Interface contacts:
Residue F127 in the second protein contacts residue F138 in the first protein (closest heavy-atom distance 3.3 Å).
Residue N130 in the second protein interacts with residue H145 in the first protein (closest heavy-atom distance 2.9 Å).
Residue R65 in the second protein is in contact with residue F135 in the first protein (closest heavy-atom distance 2.2 Å).
Residue Y46 in the second protein is in contact with residue K139 in the first protein (closest heavy-atom distance 3.5 Å).
Residue E164 in the second protein is in contact with residue E61 in the first protein (closest heavy-atom distance 3.1 Å).
Residue Y42 in the second protein contacts residue V129 in the first protein (closest heavy-atom distance 3.1 Å).
Residue T131 in the second protein contacts residue L141 in the first protein (closest heavy-atom distance 3.6 Å).
Residue R171 in the second protein contacts residue S41 in the first protein (closest heavy-atom distance 3.1 Å).
Residue S49 in the second protein interacts with residue K139 in the first protein (closest heavy-atom distance 3.4 Å).
Residue E258 in the second protein is in contact with residue T175 in the first protein (closest heavy-atom distance 3.3 Å).
Residue R134 in the second protein interacts with residue I140 in the first protein (closest heavy-atom distance 3.6 Å).
Residue A169 in the second protein contacts residue S41 in the first protein (closest heavy-atom distance 2.8 Å).
Residue L44 in the second protein is in contact with residue Y84 in the first protein (closest heavy-atom distance 3.7 Å).
Residue Y157 in the second protein contacts residue Y84 in the first protein (closest heavy-atom distance 3.1 Å).
Residue K41 in the second protein is in contact with residue Y84 in the first protein (closest heavy-atom distance 3.3 Å).
Residue T170 in the second protein interacts with residue S37 in the first protein (closest heavy-atom distance 2.7 Å).
Residue T163 in the second protein interacts with residue K30 in the first protein (closest heavy-atom distance 2.7 Å).
Residue D69 in the second protein is in contact with residue S132 in the first protein (closest heavy-atom distance 2.8 Å).
Residue F127 in the second protein contacts residue L141 in the first protein (closest heavy-atom distance 3.3 Å).
Residue K41 in the second protein contacts residue G85 in the first protein (closest heavy-atom distance 2.5 Å).
Residue D69 in the second protein interacts with residue F135 in the first protein (closest heavy-atom distance 2.8 Å).
Residue T68 in the second protein is in contact with residue N134 in the first protein (closest heavy-atom distance 3.1 Å).
Residue T170 in the second protein is in contact with residue R38 in the first protein (closest heavy-atom distance 3.4 Å).
Residue R65 in the second protein interacts with residue K139 in the first protein (closest heavy-atom distance 2.8 Å).
Residue K41 in the second protein interacts with residue N127 in the first protein (closest heavy-atom distance 3.6 Å).
Residue R134 in the second protein is in contact with residue L141 in the first protein (closest heavy-atom distance 3.5 Å).
Residue G101 in the second protein interacts with residue R33 in the first protein (closest heavy-atom distance 3.1 Å).
Residue Y42 in the second protein is in contact with residue P130 in the first protein (closest heavy-atom distance 2.4 Å).
Residue L100 in the second protein contacts residue R29 in the first protein (closest heavy-atom distance 3.0 Å).
Residue A169 in the second protein interacts with residue S37 in the first protein (closest heavy-atom distance 3.4 Å).
Residue R134 in the second protein is in contact with residue F138 in the first protein (closest heavy-atom distance 3.3 Å).
Residue Y140 in the second protein is in contact with residue F138 in the first protein (closest heavy-atom distance 3.0 Å).
Residue L99 in the second protein is in contact with residue R29 in the first protein (closest heavy-atom distance 3.0 Å).
Residue D37 in the second protein contacts residue D11 in the first protein (closest heavy-atom distance 3.5 Å).
Residue E165 in the second protein is in contact with residue K30 in the first protein (closest heavy-atom distance 3.0 Å).
Residue L100 in the second protein interacts with residue R33 in the first protein (closest heavy-atom distance 2.6 Å).
Residue L168 in the second protein interacts with residue S37 in the first protein (closest heavy-atom distance 2.9 Å).
Residue D69 in the second protein interacts with residue K133 in the first protein (closest heavy-atom distance 2.3 Å).
Residue T170 in the second protein interacts with residue S41 in the first protein (closest heavy-atom distance 3.0 Å).
Residue Y42 in the second protein is in contact with residue S132 in the first protein (closest heavy-atom distance 3.1 Å).
Residue G101 in the second protein is in contact with residue R29 in the first protein (closest heavy-atom distance 3.3 Å).
Residue E258 in the second protein is in contact with residue L173 in the first protein (closest heavy-atom distance 3.1 Å).
Residue Y46 in the second protein interacts with residue Q142 in the first protein (closest heavy-atom distance 2.3 Å).
Residue E165 in the second protein interacts with residue R33 in the first protein (closest heavy-atom distance 3.2 Å).
Residue E258 in the second protein interacts with residue S174 in the first protein (closest heavy-atom distance 3.2 Å).
Residue D69 in the second protein interacts with residue N134 in the first protein (closest heavy-atom distance 2.6 Å).
Residue R51 in the second protein interacts with residue T175 in the first protein (closest heavy-atom distance 3.0 Å).
Residue E164 in the second protein contacts residue E57 in the first protein (closest heavy-atom distance 2.9 Å).
Residue Y42 in the second protein interacts with residue H131 in the first protein (closest heavy-atom distance 3.4 Å).
Residue F127 in the second protein interacts with residue H145 in the first protein (closest heavy-atom distance 3.1 Å).
Residue D37 in the second protein interacts with residue N82 in the first protein (closest heavy-atom distance 3.5 Å).
Residue L143 in the second protein contacts residue F138 in the first protein (closest heavy-atom distance 3.8 Å).
Residue K41 in the second protein contacts residue V129 in the first protein (closest heavy-atom distance 3.3 Å).
Residue R134 in the second protein contacts residue D137 in the first protein (closest heavy-atom distance 2.5 Å).
Residue E165 in the second protein interacts with residue Y34 in the first protein (closest heavy-atom distance 3.6 Å).
Residue S126 in the second protein contacts residue H145 in the first protein (closest heavy-atom distance 3.5 Å).
Residue Y42 in the second protein is in contact with residue F135 in the first protein (closest heavy-atom distance 3.7 Å).
Residue Q45 in the second protein contacts residue N127 in the first protein (closest heavy-atom distance 3.1 Å).
Residue R65 in the second protein interacts with residue F138 in the first protein (closest heavy-atom distance 3.1 Å).
Residue K41 in the second protein interacts with residue F86 in the first protein (closest heavy-atom distance 3.4 Å).

Sequence of the second protein:
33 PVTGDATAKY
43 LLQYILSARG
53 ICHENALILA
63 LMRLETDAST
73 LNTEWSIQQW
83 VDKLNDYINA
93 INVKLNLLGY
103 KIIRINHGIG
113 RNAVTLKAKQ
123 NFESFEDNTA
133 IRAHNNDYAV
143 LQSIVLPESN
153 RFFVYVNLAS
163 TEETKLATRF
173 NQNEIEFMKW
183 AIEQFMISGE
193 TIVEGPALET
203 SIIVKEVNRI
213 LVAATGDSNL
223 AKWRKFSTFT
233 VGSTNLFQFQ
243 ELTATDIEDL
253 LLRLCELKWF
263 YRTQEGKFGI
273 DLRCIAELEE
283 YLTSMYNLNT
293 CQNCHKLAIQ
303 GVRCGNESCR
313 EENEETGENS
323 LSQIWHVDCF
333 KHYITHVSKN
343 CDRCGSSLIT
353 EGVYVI

The following describes two proteins that form a bound complex.

Sequence of the first protein:
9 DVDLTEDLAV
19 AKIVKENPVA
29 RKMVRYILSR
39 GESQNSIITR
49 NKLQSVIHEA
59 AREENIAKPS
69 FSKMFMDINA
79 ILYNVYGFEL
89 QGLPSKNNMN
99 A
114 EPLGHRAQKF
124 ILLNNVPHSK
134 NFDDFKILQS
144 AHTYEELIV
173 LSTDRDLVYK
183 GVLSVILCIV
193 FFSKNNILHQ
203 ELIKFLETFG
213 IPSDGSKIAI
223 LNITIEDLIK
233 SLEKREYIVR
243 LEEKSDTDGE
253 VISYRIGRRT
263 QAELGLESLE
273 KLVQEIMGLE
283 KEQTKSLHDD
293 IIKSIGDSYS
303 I